Sequence of chain A:
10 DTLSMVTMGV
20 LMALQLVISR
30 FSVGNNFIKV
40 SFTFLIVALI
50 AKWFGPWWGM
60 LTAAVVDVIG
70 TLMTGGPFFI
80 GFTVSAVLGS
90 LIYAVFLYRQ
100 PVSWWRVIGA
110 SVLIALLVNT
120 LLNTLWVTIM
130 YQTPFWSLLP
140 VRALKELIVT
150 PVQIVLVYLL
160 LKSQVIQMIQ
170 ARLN

Sequence of chain B:
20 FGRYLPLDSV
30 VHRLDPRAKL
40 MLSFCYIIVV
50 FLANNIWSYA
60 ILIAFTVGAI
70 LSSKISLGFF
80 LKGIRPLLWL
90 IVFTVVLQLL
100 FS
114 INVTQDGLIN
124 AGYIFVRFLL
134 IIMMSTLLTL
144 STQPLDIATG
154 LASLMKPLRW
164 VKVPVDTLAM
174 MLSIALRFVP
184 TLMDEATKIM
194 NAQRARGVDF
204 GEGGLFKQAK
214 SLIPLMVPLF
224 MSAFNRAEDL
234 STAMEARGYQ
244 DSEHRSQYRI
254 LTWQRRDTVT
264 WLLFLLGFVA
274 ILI

Residue-level contacts at the interface:
Residue M174 in chain B interacts with residue M14 in chain A (closest heavy-atom distance 3.5 Å).
Residue L89 in chain B contacts residue Y130 in chain A (closest heavy-atom distance 3.6 Å).
Residue M186 in chain B interacts with residue R29 in chain A (closest heavy-atom distance 3.7 Å).
Residue T142 in chain B interacts with residue T73 in chain A (closest heavy-atom distance 3.6 Å).
Residue I177 in chain B contacts residue G18 in chain A (closest heavy-atom distance 3.7 Å).
Residue I46 in chain B is in contact with residue F77 in chain A (closest heavy-atom distance 3.3 Å).
Residue M237 in chain B contacts residue V15 in chain A (closest heavy-atom distance 3.5 Å).
Residue M174 in chain B contacts residue G18 in chain A (closest heavy-atom distance 3.6 Å).
Residue M174 in chain B interacts with residue W57 in chain A (closest heavy-atom distance 3.4 Å).
Residue M186 in chain B contacts residue F30 in chain A (closest heavy-atom distance 3.5 Å).
Residue R130 in chain B interacts with residue I128 in chain A (closest heavy-atom distance 2.5 Å).
Residue S138 in chain B interacts with residue G75 in chain A (closest heavy-atom distance 3.5 Å).
Residue A178 in chain B interacts with residue A22 in chain A (closest heavy-atom distance 3.0 Å).
Residue A226 in chain B contacts residue V19 in chain A (closest heavy-atom distance 3.5 Å).
Residue I127 in chain B interacts with residue Q131 in chain A (closest heavy-atom distance 3.4 Å).
Residue T139 in chain B contacts residue G74 in chain A (closest heavy-atom distance 3.6 Å).
Residue F43 in chain B interacts with residue F77 in chain A (closest heavy-atom distance 3.4 Å).
Residue S138 in chain B interacts with residue G74 in chain A (closest heavy-atom distance 3.2 Å).
Residue Y23 in chain B is in contact with residue M72 in chain A (closest heavy-atom distance 2.9 Å).
Residue P147 in chain B contacts residue M72 in chain A (closest heavy-atom distance 3.8 Å).
Residue N228 in chain B is in contact with residue R171 in chain A (closest heavy-atom distance 2.6 Å).
Residue I134 in chain B contacts residue P76 in chain A (closest heavy-atom distance 3.8 Å).
Residue F50 in chain B is in contact with residue I128 in chain A (closest heavy-atom distance 3.3 Å).
Residue F223 in chain B is in contact with residue L23 in chain A (closest heavy-atom distance 3.6 Å).
Residue Q211 in chain B is in contact with residue V32 in chain A (closest heavy-atom distance 3.6 Å).
Residue A178 in chain B interacts with residue M21 in chain A (closest heavy-atom distance 3.7 Å).
Residue S138 in chain B is in contact with residue P76 in chain A (closest heavy-atom distance 3.6 Å).
Residue M174 in chain B is in contact with residue M17 in chain A (closest heavy-atom distance 3.0 Å).
Residue F227 in chain B is in contact with residue R171 in chain A (closest heavy-atom distance 3.4 Å).
Residue S234 in chain B is in contact with residue V15 in chain A (closest heavy-atom distance 3.8 Å).
Residue Y23 in chain B contacts residue T73 in chain A (closest heavy-atom distance 2.7 Å).
Residue S234 in chain B interacts with residue T11 in chain A (closest heavy-atom distance 3.0 Å).
Residue F181 in chain B is in contact with residue A22 in chain A (closest heavy-atom distance 3.7 Å).
Residue A178 in chain B contacts residue G18 in chain A (closest heavy-atom distance 3.3 Å).
Residue L39 in chain B contacts residue L71 in chain A (closest heavy-atom distance 3.6 Å).
Residue Q97 in chain B is in contact with residue Q131 in chain A (closest heavy-atom distance 3.0 Å).
Residue Y242 in chain B interacts with residue T11 in chain A (closest heavy-atom distance 3.5 Å).
Residue T142 in chain B interacts with residue L71 in chain A (closest heavy-atom distance 2.6 Å).
Residue T93 in chain B interacts with residue T132 in chain A (closest heavy-atom distance 3.5 Å).
Residue T142 in chain B is in contact with residue G74 in chain A (closest heavy-atom distance 3.4 Å).
Residue E231 in chain B contacts residue R171 in chain A (closest heavy-atom distance 2.7 Å).
Residue L171 in chain B interacts with residue W57 in chain A (closest heavy-atom distance 3.7 Å).
Residue F227 in chain B interacts with residue I168 in chain A (closest heavy-atom distance 3.5 Å).
Residue F43 in chain B interacts with residue I79 in chain A (closest heavy-atom distance 3.7 Å).
Residue T170 in chain B contacts residue W57 in chain A (closest heavy-atom distance 3.7 Å).
Residue F181 in chain B contacts residue V19 in chain A (closest heavy-atom distance 2.9 Å).
Residue L222 in chain B is in contact with residue L23 in chain A (closest heavy-atom distance 3.6 Å).
Residue V220 in chain B contacts residue V164 in chain A (closest heavy-atom distance 3.5 Å).
Residue V182 in chain B contacts residue A22 in chain A (closest heavy-atom distance 3.5 Å).
Residue R130 in chain B is in contact with residue Y130 in chain A (closest heavy-atom distance 3.8 Å).
Residue R130 in chain B contacts residue Q131 in chain A (closest heavy-atom distance 3.5 Å).
Residue L185 in chain B contacts residue L23 in chain A (closest heavy-atom distance 3.7 Å).
Residue F131 in chain B is in contact with residue Y130 in chain A (closest heavy-atom distance 3.3 Å).
Residue T142 in chain B contacts residue M72 in chain A (closest heavy-atom distance 3.1 Å).
Residue F227 in chain B interacts with residue L172 in chain A (closest heavy-atom distance 3.7 Å).
Residue R130 in chain B is in contact with residue M129 in chain A (closest heavy-atom distance 3.4 Å).
Residue L215 in chain B is in contact with residue F41 in chain A (closest heavy-atom distance 3.5 Å).
Residue A230 in chain B interacts with residue V15 in chain A (closest heavy-atom distance 3.7 Å).
Residue L175 in chain B contacts residue I68 in chain A (closest heavy-atom distance 3.6 Å).
Residue L86 in chain B contacts residue Y130 in chain A (closest heavy-atom distance 3.4 Å).

These two protein chains interact to form a complex.